Interface contacts:
Residue R105 in the second protein contacts residue Y15 in the first protein (closest heavy-atom distance 4.7 Å).
Residue H707 in the second protein is in contact with residue H24 in the first protein (closest heavy-atom distance 5.0 Å).
Residue G103 in the second protein interacts with residue Y35 in the first protein (closest heavy-atom distance 3.3 Å).
Residue V108 in the second protein is in contact with residue Y15 in the first protein (closest heavy-atom distance 4.3 Å).
Residue I99 in the second protein is in contact with residue Y15 in the first protein (closest heavy-atom distance 3.7 Å).
Residue G104 in the second protein contacts residue Y16 in the first protein (closest heavy-atom distance 3.6 Å).
Residue G106 in the second protein contacts residue Y16 in the first protein (closest heavy-atom distance 4.3 Å).
Residue R105 in the second protein interacts with residue Y16 in the first protein (closest heavy-atom distance 3.5 Å).
Residue G102 in the second protein interacts with residue Y15 in the first protein (closest heavy-atom distance 3.7 Å).
Residue G103 in the second protein contacts residue Y16 in the first protein (closest heavy-atom distance 4.0 Å).
Residue G104 in the second protein interacts with residue Y15 in the first protein (closest heavy-atom distance 3.8 Å).
Residue G106 in the second protein contacts residue Y15 in the first protein (closest heavy-atom distance 3.7 Å).
Residue T101 in the second protein interacts with residue Y15 in the first protein (closest heavy-atom distance 3.4 Å).
Residue E107 in the second protein is in contact with residue Y15 in the first protein (closest heavy-atom distance 4.8 Å).
Residue G103 in the second protein interacts with residue Y15 in the first protein (closest heavy-atom distance 4.1 Å).

Sequence of the second protein:
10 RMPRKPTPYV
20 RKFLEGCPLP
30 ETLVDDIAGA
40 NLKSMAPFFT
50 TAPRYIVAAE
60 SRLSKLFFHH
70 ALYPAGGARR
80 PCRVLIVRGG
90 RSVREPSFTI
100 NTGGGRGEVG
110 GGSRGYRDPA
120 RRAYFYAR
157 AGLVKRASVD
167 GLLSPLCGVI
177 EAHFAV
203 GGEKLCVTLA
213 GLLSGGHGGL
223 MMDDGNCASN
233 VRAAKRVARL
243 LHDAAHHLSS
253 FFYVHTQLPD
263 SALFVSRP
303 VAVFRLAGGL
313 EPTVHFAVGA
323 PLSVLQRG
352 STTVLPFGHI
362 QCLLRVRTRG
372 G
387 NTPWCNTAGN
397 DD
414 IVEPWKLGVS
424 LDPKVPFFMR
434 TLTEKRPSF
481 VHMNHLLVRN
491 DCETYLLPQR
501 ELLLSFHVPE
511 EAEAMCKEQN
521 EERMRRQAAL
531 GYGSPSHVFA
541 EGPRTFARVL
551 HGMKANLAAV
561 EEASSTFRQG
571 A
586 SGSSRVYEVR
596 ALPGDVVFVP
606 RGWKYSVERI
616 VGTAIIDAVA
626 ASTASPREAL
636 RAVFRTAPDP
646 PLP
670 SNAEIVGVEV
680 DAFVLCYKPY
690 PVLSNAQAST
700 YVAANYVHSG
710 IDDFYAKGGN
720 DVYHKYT

These two protein chains interact to form a complex.

Sequence of the first protein:
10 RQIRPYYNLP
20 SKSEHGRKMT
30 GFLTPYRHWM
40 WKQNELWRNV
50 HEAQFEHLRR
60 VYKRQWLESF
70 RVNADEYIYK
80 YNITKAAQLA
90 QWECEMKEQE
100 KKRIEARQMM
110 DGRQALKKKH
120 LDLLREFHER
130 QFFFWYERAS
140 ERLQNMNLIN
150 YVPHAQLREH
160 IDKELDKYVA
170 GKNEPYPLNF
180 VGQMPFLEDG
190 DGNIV